Sequence of chain A:
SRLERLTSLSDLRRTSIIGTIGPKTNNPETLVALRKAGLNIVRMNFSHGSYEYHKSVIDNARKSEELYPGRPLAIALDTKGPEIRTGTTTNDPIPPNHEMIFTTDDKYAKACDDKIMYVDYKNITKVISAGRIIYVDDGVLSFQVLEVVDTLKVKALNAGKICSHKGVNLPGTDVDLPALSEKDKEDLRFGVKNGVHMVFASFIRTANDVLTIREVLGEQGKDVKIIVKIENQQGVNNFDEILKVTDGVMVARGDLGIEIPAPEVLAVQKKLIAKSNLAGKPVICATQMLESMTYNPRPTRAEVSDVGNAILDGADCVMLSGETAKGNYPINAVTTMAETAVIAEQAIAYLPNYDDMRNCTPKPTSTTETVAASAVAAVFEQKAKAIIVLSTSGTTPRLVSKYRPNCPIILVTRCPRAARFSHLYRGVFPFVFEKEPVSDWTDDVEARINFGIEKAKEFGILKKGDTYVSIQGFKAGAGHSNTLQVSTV

This data describes a binding interaction between two proteins.

Sequence of chain B:
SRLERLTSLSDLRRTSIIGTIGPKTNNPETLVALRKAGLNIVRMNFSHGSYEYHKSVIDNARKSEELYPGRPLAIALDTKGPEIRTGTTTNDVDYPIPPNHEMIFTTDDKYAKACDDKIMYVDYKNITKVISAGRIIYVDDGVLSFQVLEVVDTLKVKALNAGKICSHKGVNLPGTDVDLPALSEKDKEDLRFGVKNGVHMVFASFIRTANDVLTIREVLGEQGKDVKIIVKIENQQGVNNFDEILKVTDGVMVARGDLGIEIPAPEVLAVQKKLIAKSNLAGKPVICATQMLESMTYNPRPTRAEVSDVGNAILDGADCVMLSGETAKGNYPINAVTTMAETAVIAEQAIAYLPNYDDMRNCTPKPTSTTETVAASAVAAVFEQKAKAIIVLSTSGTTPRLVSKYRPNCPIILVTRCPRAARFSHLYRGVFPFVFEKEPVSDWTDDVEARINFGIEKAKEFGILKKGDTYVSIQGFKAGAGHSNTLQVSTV

Residue-level contacts at the interface:
Residue G319 in chain B contacts residue L277 in chain A (closest heavy-atom distance 3.5 Å).
Residue T8 in chain B contacts residue K286 in chain A (closest heavy-atom distance 3.7 Å).
Residue T311 in chain B is in contact with residue Q299 in chain A (closest heavy-atom distance 2.9 Å).
Residue I269 in chain B is in contact with residue R309 in chain A (closest heavy-atom distance 3.1 Å).
Residue L277 in chain B is in contact with residue S316 in chain A (closest heavy-atom distance 3.6 Å).
Residue R264 in chain B interacts with residue R312 in chain A (closest heavy-atom distance 3.4 Å).
Residue K282 in chain B is in contact with residue L10 in chain A (closest heavy-atom distance 3.1 Å).
Residue R312 in chain B contacts residue G268 in chain A (closest heavy-atom distance 3.1 Å).
Residue T298 in chain B is in contact with residue R312 in chain A (closest heavy-atom distance 3.7 Å).
Residue Q299 in chain B is in contact with residue R312 in chain A (closest heavy-atom distance 3.0 Å).
Residue A313 in chain B contacts residue D317 in chain A (closest heavy-atom distance 3.2 Å).
Residue R3 in chain B interacts with residue N364 in chain A (closest heavy-atom distance 3.1 Å).
Residue L323 in chain B is in contact with residue K281 in chain A (closest heavy-atom distance 3.5 Å).
Residue K281 in chain B interacts with residue N320 in chain A (closest heavy-atom distance 3.3 Å).
Residue L7 in chain B interacts with residue K282 in chain A (closest heavy-atom distance 3.1 Å).
Residue G268 in chain B interacts with residue R312 in chain A (closest heavy-atom distance 3.1 Å).
Residue R312 in chain B contacts residue D147 in chain A (closest heavy-atom distance 3.7 Å).
Residue K281 in chain B interacts with residue L323 in chain A (closest heavy-atom distance 3.5 Å).
Residue R309 in chain B interacts with residue G148 in chain A (closest heavy-atom distance 3.2 Å).
Residue R309 in chain B contacts residue I269 in chain A (closest heavy-atom distance 3.1 Å).
Residue N320 in chain B interacts with residue K281 in chain A (closest heavy-atom distance 3.2 Å).
Residue R312 in chain B interacts with residue Q299 in chain A (closest heavy-atom distance 3.0 Å).
Residue N364 in chain B contacts residue R3 in chain A (closest heavy-atom distance 3.2 Å).
Residue G268 in chain B contacts residue R309 in chain A (closest heavy-atom distance 3.4 Å).
Residue S2 in chain B is in contact with residue D367 in chain A (closest heavy-atom distance 3.6 Å).
Residue G265 in chain B is in contact with residue R312 in chain A (closest heavy-atom distance 2.8 Å).
Residue R312 in chain B is in contact with residue R264 in chain A (closest heavy-atom distance 3.3 Å).
Residue R3 in chain B interacts with residue D367 in chain A (closest heavy-atom distance 3.1 Å).
Residue I354 in chain B interacts with residue A278 in chain A (closest heavy-atom distance 3.7 Å).
Residue D367 in chain B interacts with residue S2 in chain A (closest heavy-atom distance 2.8 Å).
Residue D147 in chain B contacts residue R309 in chain A (closest heavy-atom distance 3.8 Å).
Residue L10 in chain B interacts with residue K282 in chain A (closest heavy-atom distance 3.1 Å).
Residue L10 in chain B is in contact with residue A278 in chain A (closest heavy-atom distance 3.7 Å).
Residue K282 in chain B contacts residue L7 in chain A (closest heavy-atom distance 3.0 Å).
Residue L4 in chain B contacts residue D367 in chain A (closest heavy-atom distance 2.6 Å).
Residue N320 in chain B contacts residue N320 in chain A (closest heavy-atom distance 3.1 Å).
Residue D367 in chain B is in contact with residue R3 in chain A (closest heavy-atom distance 3.2 Å).
Residue L277 in chain B is in contact with residue G319 in chain A (closest heavy-atom distance 3.6 Å).
Residue T8 in chain B is in contact with residue K282 in chain A (closest heavy-atom distance 3.2 Å).
Residue V315 in chain B contacts residue L277 in chain A (closest heavy-atom distance 3.7 Å).
Residue R3 in chain B contacts residue D324 in chain A (closest heavy-atom distance 3.0 Å).
Residue S316 in chain B interacts with residue D317 in chain A (closest heavy-atom distance 3.3 Å).
Residue A278 in chain B interacts with residue L10 in chain A (closest heavy-atom distance 3.6 Å).
Residue D317 in chain B is in contact with residue A313 in chain A (closest heavy-atom distance 3.4 Å).
Residue R309 in chain B contacts residue G268 in chain A (closest heavy-atom distance 3.3 Å).
Residue L277 in chain B interacts with residue V315 in chain A (closest heavy-atom distance 3.8 Å).
Residue K282 in chain B is in contact with residue T8 in chain A (closest heavy-atom distance 3.0 Å).
Residue A313 in chain B is in contact with residue A313 in chain A (closest heavy-atom distance 3.7 Å).
Residue G148 in chain B interacts with residue R309 in chain A (closest heavy-atom distance 2.7 Å).
Residue D367 in chain B is in contact with residue L4 in chain A (closest heavy-atom distance 2.7 Å).
Residue Q299 in chain B contacts residue A313 in chain A (closest heavy-atom distance 3.2 Å).
Residue D317 in chain B is in contact with residue S316 in chain A (closest heavy-atom distance 3.3 Å).
Residue R312 in chain B contacts residue G265 in chain A (closest heavy-atom distance 2.8 Å).
Residue A313 in chain B contacts residue Q299 in chain A (closest heavy-atom distance 3.3 Å).
Residue K286 in chain B interacts with residue T8 in chain A (closest heavy-atom distance 3.7 Å).
Residue S316 in chain B interacts with residue L277 in chain A (closest heavy-atom distance 3.5 Å).
Residue Q299 in chain B interacts with residue T311 in chain A (closest heavy-atom distance 2.9 Å).
Residue R312 in chain B is in contact with residue T298 in chain A (closest heavy-atom distance 3.6 Å).
Residue D324 in chain B interacts with residue R3 in chain A (closest heavy-atom distance 2.9 Å).
Residue D147 in chain B interacts with residue R312 in chain A (closest heavy-atom distance 3.1 Å).